Contacts between the two chains:
Residue Q345 in the second protein contacts residue I175 in the first protein (closest heavy-atom distance 3.8 Å).
Residue V341 in the second protein contacts residue L170 in the first protein (closest heavy-atom distance 4.8 Å).
Residue L338 in the second protein contacts residue M174 in the first protein (closest heavy-atom distance 4.0 Å).
Residue V341 in the second protein is in contact with residue M174 in the first protein (closest heavy-atom distance 3.7 Å).
Residue R337 in the second protein interacts with residue E167 in the first protein (closest heavy-atom distance 4.6 Å).
Residue W370 in the second protein interacts with residue M174 in the first protein (closest heavy-atom distance 4.3 Å).
Residue V341 in the second protein is in contact with residue C171 in the first protein (closest heavy-atom distance 3.8 Å).
Residue R337 in the second protein interacts with residue M174 in the first protein (closest heavy-atom distance 3.9 Å).
Residue V341 in the second protein is in contact with residue I175 in the first protein (closest heavy-atom distance 3.8 Å).
Residue W370 in the second protein contacts residue T178 in the first protein (closest heavy-atom distance 3.4 Å).
Residue R337 in the second protein is in contact with residue L170 in the first protein (closest heavy-atom distance 3.7 Å).

Sequence of the first protein:
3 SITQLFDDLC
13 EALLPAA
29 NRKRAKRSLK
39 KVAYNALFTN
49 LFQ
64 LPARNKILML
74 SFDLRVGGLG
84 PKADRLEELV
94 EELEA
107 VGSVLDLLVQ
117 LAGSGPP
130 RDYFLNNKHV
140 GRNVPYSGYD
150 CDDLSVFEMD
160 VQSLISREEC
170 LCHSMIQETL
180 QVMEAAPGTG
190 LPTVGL

Sequence of the second protein:
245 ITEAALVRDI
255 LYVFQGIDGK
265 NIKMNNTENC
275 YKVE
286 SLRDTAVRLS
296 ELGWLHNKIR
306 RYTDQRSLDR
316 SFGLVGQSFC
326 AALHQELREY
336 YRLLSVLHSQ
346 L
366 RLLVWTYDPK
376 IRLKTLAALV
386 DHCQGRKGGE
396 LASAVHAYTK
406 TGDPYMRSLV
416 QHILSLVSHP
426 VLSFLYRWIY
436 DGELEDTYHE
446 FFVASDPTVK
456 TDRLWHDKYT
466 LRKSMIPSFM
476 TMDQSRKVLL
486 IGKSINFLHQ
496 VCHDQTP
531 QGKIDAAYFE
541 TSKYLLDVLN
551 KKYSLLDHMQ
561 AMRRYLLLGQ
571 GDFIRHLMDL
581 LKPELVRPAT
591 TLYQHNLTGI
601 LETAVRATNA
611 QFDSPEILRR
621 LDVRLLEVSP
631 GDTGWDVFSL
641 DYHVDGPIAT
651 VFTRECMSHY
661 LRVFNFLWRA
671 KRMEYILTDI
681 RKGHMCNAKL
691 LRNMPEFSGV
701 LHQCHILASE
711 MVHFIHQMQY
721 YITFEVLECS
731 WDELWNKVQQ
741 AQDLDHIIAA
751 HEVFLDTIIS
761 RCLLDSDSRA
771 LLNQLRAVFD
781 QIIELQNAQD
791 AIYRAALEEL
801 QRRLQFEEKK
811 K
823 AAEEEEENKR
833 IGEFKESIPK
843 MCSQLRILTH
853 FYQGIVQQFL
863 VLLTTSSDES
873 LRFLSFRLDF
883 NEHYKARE

The following describes two proteins that form a bound complex.